The following describes two proteins that form a bound complex.

Interface contacts:
Residue E550 in protein 1 is in contact with residue K521 in protein 2 (closest heavy-atom distance 2.9 Å).
Residue F601 in protein 1 interacts with residue V514 in protein 2 (closest heavy-atom distance 3.2 Å).
Residue R795 in protein 1 is in contact with residue W458 in protein 2 (closest heavy-atom distance 3.1 Å).
Residue R795 in protein 1 contacts residue L436 in protein 2 (closest heavy-atom distance 3.3 Å).
Residue Y653 in protein 1 interacts with residue S465 in protein 2 (closest heavy-atom distance 2.9 Å).
Residue H802 in protein 1 is in contact with residue H419 in protein 2 (closest heavy-atom distance 3.4 Å).
Residue R792 in protein 1 interacts with residue G435 in protein 2 (closest heavy-atom distance 3.2 Å).
Residue Q701 in protein 1 contacts residue S540 in protein 2 (closest heavy-atom distance 3.0 Å).
Residue E550 in protein 1 contacts residue H522 in protein 2 (closest heavy-atom distance 3.3 Å).
Residue H801 in protein 1 contacts residue I478 in protein 2 (closest heavy-atom distance 3.3 Å).
Residue L702 in protein 1 is in contact with residue W542 in protein 2 (closest heavy-atom distance 3.4 Å).
Residue K676 in protein 1 interacts with residue N443 in protein 2 (closest heavy-atom distance 3.3 Å).
Residue H803 in protein 1 contacts residue Q481 in protein 2 (closest heavy-atom distance 3.4 Å).
Residue L800 in protein 1 is in contact with residue M418 in protein 2 (closest heavy-atom distance 3.1 Å).
Residue E579 in protein 1 is in contact with residue L501 in protein 2 (closest heavy-atom distance 3.3 Å).
Residue R572 in protein 1 is in contact with residue V509 in protein 2 (closest heavy-atom distance 2.7 Å).
Residue H801 in protein 1 contacts residue H419 in protein 2 (closest heavy-atom distance 3.1 Å).
Residue Q701 in protein 1 interacts with residue D543 in protein 2 (closest heavy-atom distance 3.1 Å).
Residue R620 in protein 1 contacts residue Y497 in protein 2 (closest heavy-atom distance 3.1 Å).
Residue L798 in protein 1 interacts with residue R420 in protein 2 (closest heavy-atom distance 2.9 Å).
Residue Y653 in protein 1 contacts residue L390 in protein 2 (closest heavy-atom distance 3.4 Å).
Residue Q645 in protein 1 interacts with residue L538 in protein 2 (closest heavy-atom distance 3.2 Å).
Residue H803 in protein 1 contacts residue E480 in protein 2 (closest heavy-atom distance 2.9 Å).
Residue Q645 in protein 1 contacts residue S536 in protein 2 (closest heavy-atom distance 2.5 Å).
Residue L616 in protein 1 contacts residue L500 in protein 2 (closest heavy-atom distance 3.3 Å).
Residue N703 in protein 1 is in contact with residue W542 in protein 2 (closest heavy-atom distance 3.2 Å).
Residue E656 in protein 1 contacts residue Y467 in protein 2 (closest heavy-atom distance 3.1 Å).
Residue E656 in protein 1 is in contact with residue P394 in protein 2 (closest heavy-atom distance 3.3 Å).
Residue P613 in protein 1 is in contact with residue E504 in protein 2 (closest heavy-atom distance 3.3 Å).
Residue Q624 in protein 1 is in contact with residue Y497 in protein 2 (closest heavy-atom distance 3.3 Å).
Residue E799 in protein 1 is in contact with residue V421 in protein 2 (closest heavy-atom distance 3.3 Å).
Residue R796 in protein 1 is in contact with residue W458 in protein 2 (closest heavy-atom distance 3.0 Å).
Residue Q701 in protein 1 is in contact with residue W542 in protein 2 (closest heavy-atom distance 3.3 Å).
Residue H557 in protein 1 contacts residue E516 in protein 2 (closest heavy-atom distance 2.8 Å).
Residue Q701 in protein 1 interacts with residue K526 in protein 2 (closest heavy-atom distance 3.0 Å).
Residue E799 in protein 1 interacts with residue R420 in protein 2 (closest heavy-atom distance 3.4 Å).
Residue E550 in protein 1 contacts residue I523 in protein 2 (closest heavy-atom distance 2.5 Å).
Residue E656 in protein 1 contacts residue Y497 in protein 2 (closest heavy-atom distance 2.2 Å).
Residue F546 in protein 1 interacts with residue G545 in protein 2 (closest heavy-atom distance 3.4 Å).
Residue Y653 in protein 1 is in contact with residue Y467 in protein 2 (closest heavy-atom distance 3.2 Å).
Residue L702 in protein 1 is in contact with residue D543 in protein 2 (closest heavy-atom distance 3.2 Å).
Residue H801 in protein 1 interacts with residue M418 in protein 2 (closest heavy-atom distance 3.3 Å).
Residue R554 in protein 1 contacts residue I519 in protein 2 (closest heavy-atom distance 2.8 Å).
Residue P655 in protein 1 interacts with residue L390 in protein 2 (closest heavy-atom distance 3.3 Å).
Residue L743 in protein 1 is in contact with residue S465 in protein 2 (closest heavy-atom distance 3.4 Å).
Residue Y653 in protein 1 interacts with residue Q462 in protein 2 (closest heavy-atom distance 3.3 Å).
Residue R796 in protein 1 is in contact with residue L431 in protein 2 (closest heavy-atom distance 2.4 Å).
Residue N679 in protein 1 contacts residue A349 in protein 2 (closest heavy-atom distance 3.4 Å).
Residue R554 in protein 1 contacts residue P520 in protein 2 (closest heavy-atom distance 2.9 Å).
Residue E550 in protein 1 interacts with residue F524 in protein 2 (closest heavy-atom distance 2.8 Å).
Residue Q645 in protein 1 interacts with residue L537 in protein 2 (closest heavy-atom distance 3.0 Å).
Residue R652 in protein 1 contacts residue S465 in protein 2 (closest heavy-atom distance 3.4 Å).
Residue R620 in protein 1 interacts with residue G498 in protein 2 (closest heavy-atom distance 3.4 Å).
Residue R572 in protein 1 is in contact with residue E504 in protein 2 (closest heavy-atom distance 2.9 Å).
Residue R554 in protein 1 contacts residue K521 in protein 2 (closest heavy-atom distance 3.4 Å).
Residue K561 in protein 1 is in contact with residue F517 in protein 2 (closest heavy-atom distance 3.4 Å).
Residue L798 in protein 1 interacts with residue M418 in protein 2 (closest heavy-atom distance 3.4 Å).
Residue T600 in protein 1 is in contact with residue E516 in protein 2 (closest heavy-atom distance 3.4 Å).
Residue Q701 in protein 1 contacts residue L541 in protein 2 (closest heavy-atom distance 3.2 Å).
Residue R572 in protein 1 contacts residue E508 in protein 2 (closest heavy-atom distance 3.1 Å).

Sequence of protein 2:
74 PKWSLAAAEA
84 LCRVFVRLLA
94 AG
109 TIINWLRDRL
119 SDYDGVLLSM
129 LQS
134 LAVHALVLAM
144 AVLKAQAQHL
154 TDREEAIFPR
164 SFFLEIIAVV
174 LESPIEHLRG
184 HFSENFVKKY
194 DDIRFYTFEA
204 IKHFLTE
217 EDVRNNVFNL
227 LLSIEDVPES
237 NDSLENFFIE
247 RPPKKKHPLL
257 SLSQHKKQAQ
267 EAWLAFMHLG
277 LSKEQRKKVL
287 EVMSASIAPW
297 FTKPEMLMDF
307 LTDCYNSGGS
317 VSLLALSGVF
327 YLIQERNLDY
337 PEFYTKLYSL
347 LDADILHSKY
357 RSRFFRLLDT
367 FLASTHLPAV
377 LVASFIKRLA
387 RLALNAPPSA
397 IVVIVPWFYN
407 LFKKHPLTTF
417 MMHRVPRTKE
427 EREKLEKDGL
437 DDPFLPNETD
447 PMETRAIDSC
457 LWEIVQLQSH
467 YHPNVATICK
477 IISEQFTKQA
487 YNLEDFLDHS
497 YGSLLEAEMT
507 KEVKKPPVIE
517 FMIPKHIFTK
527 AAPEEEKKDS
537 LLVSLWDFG

Sequence of protein 1:
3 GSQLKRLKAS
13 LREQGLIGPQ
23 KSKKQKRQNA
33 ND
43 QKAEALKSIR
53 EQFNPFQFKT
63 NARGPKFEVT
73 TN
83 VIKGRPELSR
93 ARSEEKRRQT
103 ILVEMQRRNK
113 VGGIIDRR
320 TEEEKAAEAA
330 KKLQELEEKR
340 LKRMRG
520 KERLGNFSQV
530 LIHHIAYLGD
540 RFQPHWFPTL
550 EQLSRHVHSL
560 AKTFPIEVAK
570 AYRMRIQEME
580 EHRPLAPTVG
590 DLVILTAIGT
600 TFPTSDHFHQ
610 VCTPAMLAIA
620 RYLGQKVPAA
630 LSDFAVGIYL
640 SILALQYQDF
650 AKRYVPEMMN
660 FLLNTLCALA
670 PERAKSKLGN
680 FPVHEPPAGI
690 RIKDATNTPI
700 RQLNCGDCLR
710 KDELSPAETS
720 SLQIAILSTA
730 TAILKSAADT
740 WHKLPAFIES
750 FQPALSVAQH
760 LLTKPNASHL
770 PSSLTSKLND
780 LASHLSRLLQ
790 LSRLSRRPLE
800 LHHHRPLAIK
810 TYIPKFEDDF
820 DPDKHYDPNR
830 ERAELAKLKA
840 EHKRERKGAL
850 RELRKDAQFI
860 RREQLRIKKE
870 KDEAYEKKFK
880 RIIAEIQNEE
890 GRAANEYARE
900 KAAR